Sequence of the second protein:
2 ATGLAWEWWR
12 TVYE

The following describes two proteins that form a bound complex.

Sequence of the first protein:
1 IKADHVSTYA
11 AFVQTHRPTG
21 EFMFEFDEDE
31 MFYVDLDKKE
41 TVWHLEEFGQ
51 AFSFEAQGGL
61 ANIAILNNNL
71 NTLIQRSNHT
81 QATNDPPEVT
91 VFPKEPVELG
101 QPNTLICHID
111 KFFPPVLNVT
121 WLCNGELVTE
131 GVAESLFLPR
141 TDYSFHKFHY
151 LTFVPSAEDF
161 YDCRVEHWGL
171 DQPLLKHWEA

Residue-level contacts at the interface:
Residue S53 in the first protein is in contact with residue A2 in the second protein (closest heavy-atom distance 4.2 Å).
Residue Q50 in the first protein interacts with residue A2 in the second protein (closest heavy-atom distance 3.8 Å).
Residue N69 in the first protein contacts residue T12 in the second protein (closest heavy-atom distance 3.2 Å).
Residue Q57 in the first protein interacts with residue W9 in the second protein (closest heavy-atom distance 3.8 Å).
Residue F32 in the first protein contacts residue L5 in the second protein (closest heavy-atom distance 3.6 Å).
Residue L66 in the first protein interacts with residue W10 in the second protein (closest heavy-atom distance 4.1 Å).
Residue L73 in the first protein interacts with residue V13 in the second protein (closest heavy-atom distance 3.9 Å).
Residue E55 in the first protein interacts with residue W7 in the second protein (closest heavy-atom distance 3.8 Å).
Residue S53 in the first protein is in contact with residue L5 in the second protein (closest heavy-atom distance 2.9 Å).
Residue N69 in the first protein interacts with residue V13 in the second protein (closest heavy-atom distance 2.8 Å).
Residue I65 in the first protein contacts residue R11 in the second protein (closest heavy-atom distance 4.1 Å).
Residue W43 in the first protein interacts with residue L5 in the second protein (closest heavy-atom distance 4.2 Å).
Residue F52 in the first protein interacts with residue L5 in the second protein (closest heavy-atom distance 4.0 Å).
Residue A10 in the first protein contacts residue W10 in the second protein (closest heavy-atom distance 4.6 Å).
Residue F22 in the first protein is in contact with residue W10 in the second protein (closest heavy-atom distance 3.6 Å).
Residue S53 in the first protein contacts residue G4 in the second protein (closest heavy-atom distance 3.2 Å).
Residue N69 in the first protein is in contact with residue R11 in the second protein (closest heavy-atom distance 2.9 Å).
Residue Y9 in the first protein is in contact with residue A6 in the second protein (closest heavy-atom distance 2.8 Å).
Residue G58 in the first protein contacts residue W7 in the second protein (closest heavy-atom distance 3.5 Å).
Residue F52 in the first protein is in contact with residue A2 in the second protein (closest heavy-atom distance 4.4 Å).
Residue Y9 in the first protein interacts with residue W7 in the second protein (closest heavy-atom distance 4.1 Å).
Residue I65 in the first protein interacts with residue T12 in the second protein (closest heavy-atom distance 4.0 Å).
Residue N62 in the first protein interacts with residue W9 in the second protein (closest heavy-atom distance 3.6 Å).
Residue A61 in the first protein contacts residue W9 in the second protein (closest heavy-atom distance 3.5 Å).
Residue N62 in the first protein interacts with residue W10 in the second protein (closest heavy-atom distance 3.1 Å).
Residue F54 in the first protein interacts with residue L5 in the second protein (closest heavy-atom distance 4.1 Å).
Residue F52 in the first protein interacts with residue T3 in the second protein (closest heavy-atom distance 3.4 Å).
Residue G58 in the first protein is in contact with residue W9 in the second protein (closest heavy-atom distance 4.0 Å).
Residue N62 in the first protein contacts residue W7 in the second protein (closest heavy-atom distance 3.9 Å).
Residue A51 in the first protein is in contact with residue T3 in the second protein (closest heavy-atom distance 3.6 Å).
Residue M31 in the first protein is in contact with residue L5 in the second protein (closest heavy-atom distance 5.0 Å).
Residue Q57 in the first protein is in contact with residue W7 in the second protein (closest heavy-atom distance 4.8 Å).
Residue T72 in the first protein contacts residue E15 in the second protein (closest heavy-atom distance 3.8 Å).
Residue F54 in the first protein is in contact with residue A6 in the second protein (closest heavy-atom distance 4.4 Å).
Residue N62 in the first protein contacts residue E8 in the second protein (closest heavy-atom distance 3.1 Å).
Residue Y9 in the first protein is in contact with residue W10 in the second protein (closest heavy-atom distance 3.9 Å).
Residue I65 in the first protein interacts with residue W10 in the second protein (closest heavy-atom distance 3.2 Å).
Residue A11 in the first protein interacts with residue W10 in the second protein (closest heavy-atom distance 3.6 Å).
Residue A51 in the first protein is in contact with residue A2 in the second protein (closest heavy-atom distance 3.8 Å).
Residue N68 in the first protein is in contact with residue T12 in the second protein (closest heavy-atom distance 4.6 Å).
Residue T72 in the first protein is in contact with residue V13 in the second protein (closest heavy-atom distance 4.4 Å).
Residue Y9 in the first protein is in contact with residue L5 in the second protein (closest heavy-atom distance 4.4 Å).
Residue F54 in the first protein is in contact with residue W7 in the second protein (closest heavy-atom distance 3.8 Å).
Residue S53 in the first protein is in contact with residue T3 in the second protein (closest heavy-atom distance 3.1 Å).